Sequence of the first protein:
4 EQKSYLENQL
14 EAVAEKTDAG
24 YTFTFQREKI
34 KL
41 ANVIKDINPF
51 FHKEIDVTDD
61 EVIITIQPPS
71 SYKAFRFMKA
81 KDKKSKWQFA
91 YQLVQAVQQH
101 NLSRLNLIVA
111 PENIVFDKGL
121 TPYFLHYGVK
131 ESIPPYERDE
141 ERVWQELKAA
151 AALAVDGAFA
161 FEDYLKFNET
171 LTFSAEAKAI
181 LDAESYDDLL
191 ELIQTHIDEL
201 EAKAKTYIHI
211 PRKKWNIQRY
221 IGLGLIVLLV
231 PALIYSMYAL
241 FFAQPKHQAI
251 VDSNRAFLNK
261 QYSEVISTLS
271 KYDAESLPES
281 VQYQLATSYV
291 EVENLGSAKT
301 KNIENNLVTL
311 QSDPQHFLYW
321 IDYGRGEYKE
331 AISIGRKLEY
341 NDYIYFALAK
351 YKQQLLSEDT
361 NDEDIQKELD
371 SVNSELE

Interface contacts:
Residue W215 in the second protein contacts residue W215 in the first protein (closest heavy-atom distance 3.5 Å).
Residue I208 in the second protein interacts with residue H209 in the first protein (closest heavy-atom distance 3.5 Å).
Residue P211 in the second protein is in contact with residue T206 in the first protein (closest heavy-atom distance 3.6 Å).
Residue Q95 in the second protein contacts residue Y123 in the first protein (closest heavy-atom distance 3.5 Å).
Residue G119 in the second protein is in contact with residue Y91 in the first protein (closest heavy-atom distance 3.6 Å).
Residue L240 in the second protein contacts residue Y235 in the first protein (closest heavy-atom distance 3.5 Å).
Residue W215 in the second protein contacts residue I208 in the first protein (closest heavy-atom distance 3.0 Å).
Residue Q284 in the second protein interacts with residue L258 in the first protein (closest heavy-atom distance 3.5 Å).
Residue S236 in the second protein contacts residue S236 in the first protein (closest heavy-atom distance 3.2 Å).
Residue L225 in the second protein is in contact with residue I226 in the first protein (closest heavy-atom distance 3.7 Å).
Residue T206 in the second protein interacts with residue R212 in the first protein (closest heavy-atom distance 2.8 Å).
Residue Y123 in the second protein is in contact with residue Q95 in the first protein (closest heavy-atom distance 3.6 Å).
Residue H247 in the second protein interacts with residue H247 in the first protein (closest heavy-atom distance 2.6 Å).
Residue Y91 in the second protein is in contact with residue G119 in the first protein (closest heavy-atom distance 3.7 Å).
Residue H209 in the second protein interacts with residue H209 in the first protein (closest heavy-atom distance 2.4 Å).
Residue L310 in the second protein interacts with residue N259 in the first protein (closest heavy-atom distance 3.5 Å).
Residue K84 in the second protein is in contact with residue D82 in the first protein (closest heavy-atom distance 3.6 Å).
Residue L258 in the second protein interacts with residue L310 in the first protein (closest heavy-atom distance 3.5 Å).
Residue Q92 in the second protein contacts residue G119 in the first protein (closest heavy-atom distance 3.6 Å).
Residue K205 in the second protein contacts residue A80 in the first protein (closest heavy-atom distance 3.0 Å).
Residue Q194 in the second protein is in contact with residue S71 in the first protein (closest heavy-atom distance 3.4 Å).
Residue K205 in the second protein interacts with residue R212 in the first protein (closest heavy-atom distance 3.0 Å).
Residue A232 in the second protein is in contact with residue S236 in the first protein (closest heavy-atom distance 3.5 Å).
Residue N254 in the second protein interacts with residue N254 in the first protein (closest heavy-atom distance 3.1 Å).
Residue Y235 in the second protein is in contact with residue S236 in the first protein (closest heavy-atom distance 3.5 Å).
Residue I210 in the second protein is in contact with residue W215 in the first protein (closest heavy-atom distance 3.4 Å).
Residue Q99 in the second protein is in contact with residue F50 in the first protein (closest heavy-atom distance 3.4 Å).
Residue Q194 in the second protein is in contact with residue K118 in the first protein (closest heavy-atom distance 3.6 Å).
Residue Y207 in the second protein is in contact with residue R212 in the first protein (closest heavy-atom distance 3.4 Å).
Residue D117 in the second protein interacts with residue Q95 in the first protein (closest heavy-atom distance 3.0 Å).
Residue L229 in the second protein interacts with residue L225 in the first protein (closest heavy-atom distance 3.6 Å).
Residue I208 in the second protein contacts residue I210 in the first protein (closest heavy-atom distance 2.9 Å).
Residue Q92 in the second protein contacts residue Q92 in the first protein (closest heavy-atom distance 2.9 Å).
Residue Q311 in the second protein interacts with residue N259 in the first protein (closest heavy-atom distance 2.9 Å).
Residue E201 in the second protein contacts residue K81 in the first protein (closest heavy-atom distance 2.7 Å).
Residue Q95 in the second protein is in contact with residue Y72 in the first protein (closest heavy-atom distance 3.3 Å).
Residue S280 in the second protein interacts with residue R255 in the first protein (closest heavy-atom distance 3.6 Å).
Residue S236 in the second protein interacts with residue A232 in the first protein (closest heavy-atom distance 3.3 Å).
Residue I210 in the second protein contacts residue I208 in the first protein (closest heavy-atom distance 3.0 Å).
Residue Y72 in the second protein contacts residue Q95 in the first protein (closest heavy-atom distance 3.4 Å).
Residue Q218 in the second protein interacts with residue W215 in the first protein (closest heavy-atom distance 3.4 Å).
Residue I208 in the second protein is in contact with residue R212 in the first protein (closest heavy-atom distance 3.5 Å).
Residue R255 in the second protein is in contact with residue S280 in the first protein (closest heavy-atom distance 3.6 Å).
Residue I250 in the second protein is in contact with residue H247 in the first protein (closest heavy-atom distance 3.2 Å).
Residue Q218 in the second protein is in contact with residue R219 in the first protein (closest heavy-atom distance 3.3 Å).
Residue T121 in the second protein contacts residue Q92 in the first protein (closest heavy-atom distance 3.1 Å).
Residue H247 in the second protein is in contact with residue I250 in the first protein (closest heavy-atom distance 3.2 Å).
Residue A239 in the second protein is in contact with residue Y235 in the first protein (closest heavy-atom distance 3.5 Å).
Residue H209 in the second protein is in contact with residue Y207 in the first protein (closest heavy-atom distance 3.4 Å).
Residue L310 in the second protein interacts with residue L258 in the first protein (closest heavy-atom distance 3.5 Å).
Residue N259 in the second protein contacts residue L310 in the first protein (closest heavy-atom distance 3.4 Å).
Residue R212 in the second protein contacts residue T206 in the first protein (closest heavy-atom distance 3.0 Å).
Residue R212 in the second protein is in contact with residue I208 in the first protein (closest heavy-atom distance 3.6 Å).
Residue Q88 in the second protein contacts residue Q88 in the first protein (closest heavy-atom distance 3.4 Å).
Residue Q92 in the second protein interacts with residue T121 in the first protein (closest heavy-atom distance 3.3 Å).
Residue Q95 in the second protein interacts with residue D117 in the first protein (closest heavy-atom distance 2.7 Å).
Residue F50 in the second protein is in contact with residue Q99 in the first protein (closest heavy-atom distance 3.5 Å).
Residue A239 in the second protein interacts with residue A239 in the first protein (closest heavy-atom distance 3.6 Å).
Residue I210 in the second protein interacts with residue Y207 in the first protein (closest heavy-atom distance 3.5 Å).
Residue D198 in the second protein is in contact with residue K118 in the first protein (closest heavy-atom distance 3.0 Å).

Sequence of the second protein:
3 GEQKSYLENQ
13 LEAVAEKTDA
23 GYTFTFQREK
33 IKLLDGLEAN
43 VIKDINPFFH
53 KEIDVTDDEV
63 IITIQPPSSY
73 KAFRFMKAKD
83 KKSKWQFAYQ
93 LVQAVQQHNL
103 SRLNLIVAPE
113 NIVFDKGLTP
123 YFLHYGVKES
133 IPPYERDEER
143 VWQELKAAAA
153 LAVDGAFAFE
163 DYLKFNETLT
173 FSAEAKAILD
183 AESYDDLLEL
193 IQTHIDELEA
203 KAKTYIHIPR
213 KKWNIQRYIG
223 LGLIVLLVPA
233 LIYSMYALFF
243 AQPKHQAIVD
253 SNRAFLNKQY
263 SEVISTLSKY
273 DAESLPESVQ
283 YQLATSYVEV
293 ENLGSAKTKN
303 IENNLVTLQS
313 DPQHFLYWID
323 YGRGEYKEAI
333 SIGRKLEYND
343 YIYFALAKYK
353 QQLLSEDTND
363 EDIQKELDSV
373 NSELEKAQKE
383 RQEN

This data describes a binding interaction between two proteins.